Sequence of chain B:
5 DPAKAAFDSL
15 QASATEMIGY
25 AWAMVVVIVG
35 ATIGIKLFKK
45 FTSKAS

Residue-level contacts at the interface:
Residue V30 in chain A is in contact with residue F42 in chain B (closest heavy-atom distance 4.9 Å).
Residue I22 in chain A interacts with residue A35 in chain B (closest heavy-atom distance 3.6 Å).
Residue W26 in chain A contacts residue I39 in chain B (closest heavy-atom distance 3.9 Å).
Residue A7 in chain A contacts residue Y24 in chain B (closest heavy-atom distance 4.9 Å).
Residue K44 in chain A is in contact with residue S50 in chain B (closest heavy-atom distance 4.0 Å).
Residue A18 in chain A is in contact with residue I32 in chain B (closest heavy-atom distance 4.8 Å).
Residue F11 in chain A is in contact with residue A25 in chain B (closest heavy-atom distance 4.2 Å).
Residue V33 in chain A is in contact with residue K43 in chain B (closest heavy-atom distance 4.4 Å).
Residue L41 in chain A is in contact with residue S50 in chain B (closest heavy-atom distance 3.2 Å).
Residue A7 in chain A contacts residue M21 in chain B (closest heavy-atom distance 4.2 Å).
Residue F11 in chain A interacts with residue M21 in chain B (closest heavy-atom distance 3.8 Å).
Residue V33 in chain A is in contact with residue T46 in chain B (closest heavy-atom distance 4.2 Å).
Residue F11 in chain A interacts with residue M28 in chain B (closest heavy-atom distance 4.9 Å).
Residue I22 in chain A contacts residue V31 in chain B (closest heavy-atom distance 4.2 Å).
Residue I37 in chain A is in contact with residue S47 in chain B (closest heavy-atom distance 4.4 Å).
Residue K40 in chain A is in contact with residue S47 in chain B (closest heavy-atom distance 3.1 Å).
Residue Q15 in chain A contacts residue M28 in chain B (closest heavy-atom distance 4.3 Å).
Residue K40 in chain A is in contact with residue S50 in chain B (closest heavy-atom distance 3.5 Å).
Residue V33 in chain A is in contact with residue F42 in chain B (closest heavy-atom distance 3.9 Å).
Residue F11 in chain A contacts residue Y24 in chain B (closest heavy-atom distance 3.8 Å).
Residue W26 in chain A contacts residue A35 in chain B (closest heavy-atom distance 4.7 Å).
Residue T19 in chain A contacts residue V31 in chain B (closest heavy-atom distance 4.9 Å).
Residue A18 in chain A interacts with residue M28 in chain B (closest heavy-atom distance 4.7 Å).
Residue W26 in chain A is in contact with residue F42 in chain B (closest heavy-atom distance 4.1 Å).
Residue K8 in chain A interacts with residue Y24 in chain B (closest heavy-atom distance 3.5 Å).
Residue V29 in chain A interacts with residue K43 in chain B (closest heavy-atom distance 4.6 Å).
Residue Q15 in chain A interacts with residue V31 in chain B (closest heavy-atom distance 4.2 Å).
Residue W26 in chain A is in contact with residue G38 in chain B (closest heavy-atom distance 4.0 Å).
Residue L14 in chain A interacts with residue M28 in chain B (closest heavy-atom distance 3.8 Å).
Residue I37 in chain A interacts with residue T46 in chain B (closest heavy-atom distance 4.1 Å).
Residue I22 in chain A is in contact with residue I32 in chain B (closest heavy-atom distance 4.5 Å).
Residue Q15 in chain A contacts residue A27 in chain B (closest heavy-atom distance 4.0 Å).
Residue V29 in chain A is in contact with residue I39 in chain B (closest heavy-atom distance 4.3 Å).
Residue I37 in chain A contacts residue S50 in chain B (closest heavy-atom distance 4.1 Å).
Residue A25 in chain A is in contact with residue I39 in chain B (closest heavy-atom distance 4.6 Å).
Residue V29 in chain A interacts with residue F42 in chain B (closest heavy-atom distance 4.6 Å).

Sequence of chain A:
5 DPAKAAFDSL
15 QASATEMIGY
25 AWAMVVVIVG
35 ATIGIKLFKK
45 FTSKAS

The following describes two proteins that form a bound complex.